Residue-level contacts at the interface:
Residue N58 in the first protein contacts residue F9 in the second protein (closest heavy-atom distance 3.5 Å).
Residue N58 in the first protein is in contact with residue T10 in the second protein (closest heavy-atom distance 2.8 Å).
Residue A106 in the first protein contacts residue G12 in the second protein (closest heavy-atom distance 4.7 Å).
Residue N54 in the first protein is in contact with residue G12 in the second protein (closest heavy-atom distance 3.5 Å).
Residue K71 in the first protein is in contact with residue F11 in the second protein (closest heavy-atom distance 3.6 Å).
Residue N54 in the first protein is in contact with residue F11 in the second protein (closest heavy-atom distance 3.3 Å).
Residue Y131 in the first protein contacts residue F11 in the second protein (closest heavy-atom distance 4.0 Å).
Residue T108 in the first protein interacts with residue G12 in the second protein (closest heavy-atom distance 3.9 Å).
Residue G107 in the first protein interacts with residue G12 in the second protein (closest heavy-atom distance 3.6 Å).
Residue N58 in the first protein contacts residue G12 in the second protein (closest heavy-atom distance 4.9 Å).
Residue L57 in the first protein interacts with residue F11 in the second protein (closest heavy-atom distance 3.5 Å).
Residue Q68 in the first protein contacts residue T10 in the second protein (closest heavy-atom distance 4.1 Å).
Residue Q64 in the first protein contacts residue T10 in the second protein (closest heavy-atom distance 4.3 Å).
Residue K71 in the first protein contacts residue T10 in the second protein (closest heavy-atom distance 3.8 Å).
Residue T108 in the first protein interacts with residue A13 in the second protein (closest heavy-atom distance 3.8 Å).
Residue M67 in the first protein is in contact with residue F11 in the second protein (closest heavy-atom distance 3.6 Å).
Residue N58 in the first protein contacts residue F11 in the second protein (closest heavy-atom distance 2.8 Å).
Residue M67 in the first protein interacts with residue T10 in the second protein (closest heavy-atom distance 4.8 Å).
Residue I74 in the first protein is in contact with residue F11 in the second protein (closest heavy-atom distance 3.8 Å).
Residue L70 in the first protein contacts residue F11 in the second protein (closest heavy-atom distance 4.4 Å).
Residue N58 in the first protein interacts with residue V8 in the second protein (closest heavy-atom distance 5.0 Å).
Residue G107 in the first protein interacts with residue A13 in the second protein (closest heavy-atom distance 4.0 Å).

Sequence of the first protein:
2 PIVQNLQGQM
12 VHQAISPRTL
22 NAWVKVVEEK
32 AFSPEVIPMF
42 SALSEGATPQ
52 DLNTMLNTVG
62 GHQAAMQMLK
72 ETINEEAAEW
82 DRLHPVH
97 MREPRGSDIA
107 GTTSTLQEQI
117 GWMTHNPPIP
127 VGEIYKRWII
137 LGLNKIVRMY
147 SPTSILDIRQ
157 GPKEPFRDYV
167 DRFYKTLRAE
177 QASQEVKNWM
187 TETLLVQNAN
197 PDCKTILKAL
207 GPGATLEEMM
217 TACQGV

Sequence of the second protein:
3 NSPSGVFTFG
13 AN

These two protein chains interact to form a complex.